Residue-level contacts at the interface:
Residue V222 in the first protein is in contact with residue V292 in the second protein (closest heavy-atom distance 3.7 Å).
Residue Y179 in the first protein is in contact with residue M320 in the second protein (closest heavy-atom distance 4.0 Å).
Residue R176 in the first protein interacts with residue G323 in the second protein (closest heavy-atom distance 3.1 Å).
Residue F198 in the first protein interacts with residue D309 in the second protein (closest heavy-atom distance 3.3 Å).
Residue L201 in the first protein contacts residue F284 in the second protein (closest heavy-atom distance 3.2 Å).
Residue R182 in the first protein is in contact with residue G283 in the second protein (closest heavy-atom distance 4.4 Å).
Residue F220 in the first protein is in contact with residue N286 in the second protein (closest heavy-atom distance 3.8 Å).
Residue I202 in the first protein is in contact with residue Q289 in the second protein (closest heavy-atom distance 3.7 Å).
Residue R248 in the first protein contacts residue F325 in the second protein (closest heavy-atom distance 3.4 Å).
Residue K186 in the first protein contacts residue T311 in the second protein (closest heavy-atom distance 3.7 Å).
Residue R182 in the first protein interacts with residue Y285 in the second protein (closest heavy-atom distance 3.3 Å).
Residue H180 in the first protein interacts with residue M320 in the second protein (closest heavy-atom distance 3.6 Å).
Residue R183 in the first protein is in contact with residue P314 in the second protein (closest heavy-atom distance 3.7 Å).
Residue R176 in the first protein contacts residue F325 in the second protein (closest heavy-atom distance 3.9 Å).
Residue I202 in the first protein interacts with residue Y285 in the second protein (closest heavy-atom distance 3.3 Å).
Residue A187 in the first protein is in contact with residue F313 in the second protein (closest heavy-atom distance 4.0 Å).
Residue R183 in the first protein contacts residue G317 in the second protein (closest heavy-atom distance 3.9 Å).
Residue R248 in the first protein is in contact with residue M320 in the second protein (closest heavy-atom distance 4.1 Å).
Residue R183 in the first protein interacts with residue M320 in the second protein (closest heavy-atom distance 3.4 Å).
Residue K186 in the first protein interacts with residue F313 in the second protein (closest heavy-atom distance 3.3 Å).
Residue T221 in the first protein interacts with residue Q289 in the second protein (closest heavy-atom distance 3.3 Å).
Residue Q204 in the first protein contacts residue N286 in the second protein (closest heavy-atom distance 3.4 Å).
Residue F220 in the first protein is in contact with residue Q289 in the second protein (closest heavy-atom distance 3.3 Å).
Residue I202 in the first protein is in contact with residue N286 in the second protein (closest heavy-atom distance 4.3 Å).
Residue K250 in the first protein contacts residue K326 in the second protein (closest heavy-atom distance 3.7 Å).
Residue R183 in the first protein is in contact with residue N316 in the second protein (closest heavy-atom distance 3.7 Å).
Residue K186 in the first protein contacts residue P312 in the second protein (closest heavy-atom distance 4.0 Å).
Residue T199 in the first protein contacts residue D309 in the second protein (closest heavy-atom distance 3.9 Å).
Residue E175 in the first protein is in contact with residue R201 in the second protein (closest heavy-atom distance 3.6 Å).
Residue R182 in the first protein contacts residue R201 in the second protein (closest heavy-atom distance 3.4 Å).
Residue R176 in the first protein interacts with residue K326 in the second protein (closest heavy-atom distance 3.0 Å).
Residue R182 in the first protein contacts residue F284 in the second protein (closest heavy-atom distance 4.2 Å).
Residue F198 in the first protein interacts with residue R288 in the second protein (closest heavy-atom distance 2.9 Å).
Residue V222 in the first protein is in contact with residue Q289 in the second protein (closest heavy-atom distance 3.5 Å).
Residue I202 in the first protein interacts with residue F284 in the second protein (closest heavy-atom distance 4.6 Å).
Residue L201 in the first protein is in contact with residue R288 in the second protein (closest heavy-atom distance 3.6 Å).
Residue Y179 in the first protein is in contact with residue V324 in the second protein (closest heavy-atom distance 3.6 Å).
Residue S184 in the first protein interacts with residue P314 in the second protein (closest heavy-atom distance 3.7 Å).
Residue K186 in the first protein contacts residue D309 in the second protein (closest heavy-atom distance 3.6 Å).
Residue Q200 in the first protein is in contact with residue F307 in the second protein (closest heavy-atom distance 3.5 Å).
Residue I203 in the first protein is in contact with residue F284 in the second protein (closest heavy-atom distance 3.2 Å).
Residue A187 in the first protein interacts with residue P314 in the second protein (closest heavy-atom distance 4.2 Å).
Residue V222 in the first protein contacts residue Q296 in the second protein (closest heavy-atom distance 4.2 Å).
Residue I202 in the first protein interacts with residue R288 in the second protein (closest heavy-atom distance 3.7 Å).
Residue R176 in the first protein is in contact with residue V324 in the second protein (closest heavy-atom distance 3.3 Å).
Residue Y179 in the first protein contacts residue P321 in the second protein (closest heavy-atom distance 4.7 Å).
Residue V249 in the first protein interacts with residue F325 in the second protein (closest heavy-atom distance 4.1 Å).
Residue V222 in the first protein interacts with residue R288 in the second protein (closest heavy-atom distance 4.2 Å).
Residue T199 in the first protein is in contact with residue F307 in the second protein (closest heavy-atom distance 3.7 Å).
Residue R183 in the first protein interacts with residue P312 in the second protein (closest heavy-atom distance 3.8 Å).
Residue H180 in the first protein contacts residue V324 in the second protein (closest heavy-atom distance 3.4 Å).
Residue F198 in the first protein interacts with residue F284 in the second protein (closest heavy-atom distance 3.2 Å).
Residue T199 in the first protein is in contact with residue R288 in the second protein (closest heavy-atom distance 3.1 Å).
Residue T199 in the first protein interacts with residue E308 in the second protein (closest heavy-atom distance 3.8 Å).
Residue L185 in the first protein contacts residue F284 in the second protein (closest heavy-atom distance 3.7 Å).
Residue I203 in the first protein interacts with residue Y285 in the second protein (closest heavy-atom distance 4.5 Å).
Residue R248 in the first protein is in contact with residue V324 in the second protein (closest heavy-atom distance 4.6 Å).
Residue R251 in the first protein contacts residue F325 in the second protein (closest heavy-atom distance 4.7 Å).
Residue K186 in the first protein is in contact with residue F284 in the second protein (closest heavy-atom distance 4.6 Å).
Residue K250 in the first protein interacts with residue F325 in the second protein (closest heavy-atom distance 2.9 Å).

Sequence of the second protein:
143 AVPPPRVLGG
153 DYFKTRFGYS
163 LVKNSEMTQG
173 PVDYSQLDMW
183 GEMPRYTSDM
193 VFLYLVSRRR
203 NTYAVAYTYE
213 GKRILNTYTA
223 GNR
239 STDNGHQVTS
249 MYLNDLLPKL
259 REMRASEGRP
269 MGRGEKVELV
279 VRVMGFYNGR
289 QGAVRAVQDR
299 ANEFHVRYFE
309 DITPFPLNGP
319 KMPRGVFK

These two protein chains interact to form a complex.

Sequence of the first protein:
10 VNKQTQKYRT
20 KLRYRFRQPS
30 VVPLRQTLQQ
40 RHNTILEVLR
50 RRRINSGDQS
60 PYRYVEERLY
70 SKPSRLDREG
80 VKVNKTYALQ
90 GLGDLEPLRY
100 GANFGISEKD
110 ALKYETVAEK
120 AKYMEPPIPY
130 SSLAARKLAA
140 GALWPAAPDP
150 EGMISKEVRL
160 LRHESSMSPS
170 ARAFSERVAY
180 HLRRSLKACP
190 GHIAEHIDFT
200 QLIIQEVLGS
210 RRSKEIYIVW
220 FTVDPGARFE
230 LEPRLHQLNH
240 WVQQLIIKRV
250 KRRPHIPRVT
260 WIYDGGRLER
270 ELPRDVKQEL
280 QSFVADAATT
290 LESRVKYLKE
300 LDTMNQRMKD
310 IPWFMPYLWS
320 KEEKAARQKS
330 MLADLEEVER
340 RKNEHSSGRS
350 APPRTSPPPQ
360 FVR